Contacts between the two chains:
Residue W147 in the second protein is in contact with residue N6 in the first protein (closest heavy-atom distance 3.7 Å).
Residue E76 in the second protein interacts with residue E5 in the first protein (closest heavy-atom distance 5.0 Å).
Residue V34 in the second protein is in contact with residue H1 in the first protein (closest heavy-atom distance 4.7 Å).
Residue Y123 in the second protein is in contact with residue L8 in the first protein (closest heavy-atom distance 3.6 Å).
Residue N80 in the second protein is in contact with residue L8 in the first protein (closest heavy-atom distance 2.8 Å).
Residue Y84 in the second protein interacts with residue L8 in the first protein (closest heavy-atom distance 2.7 Å).
Residue N70 in the second protein interacts with residue V4 in the first protein (closest heavy-atom distance 4.9 Å).
Residue Y99 in the second protein contacts residue V2 in the first protein (closest heavy-atom distance 3.0 Å).
Residue T143 in the second protein is in contact with residue L8 in the first protein (closest heavy-atom distance 2.8 Å).
Residue Q155 in the second protein is in contact with residue V4 in the first protein (closest heavy-atom distance 3.2 Å).
Residue R62 in the second protein contacts residue V2 in the first protein (closest heavy-atom distance 4.9 Å).
Residue C67 in the second protein interacts with residue H1 in the first protein (closest heavy-atom distance 3.4 Å).
Residue N80 in the second protein contacts residue A7 in the first protein (closest heavy-atom distance 4.1 Å).
Residue I66 in the second protein is in contact with residue H1 in the first protein (closest heavy-atom distance 3.6 Å).
Residue K146 in the second protein is in contact with residue L8 in the first protein (closest heavy-atom distance 2.9 Å).
Residue N63 in the second protein contacts residue H1 in the first protein (closest heavy-atom distance 3.3 Å).
Residue Y9 in the second protein is in contact with residue V2 in the first protein (closest heavy-atom distance 4.7 Å).
Residue E76 in the second protein interacts with residue A7 in the first protein (closest heavy-atom distance 3.6 Å).
Residue W147 in the second protein interacts with residue L8 in the first protein (closest heavy-atom distance 3.6 Å).
Residue S77 in the second protein is in contact with residue A7 in the first protein (closest heavy-atom distance 3.3 Å).
Residue Q155 in the second protein is in contact with residue N6 in the first protein (closest heavy-atom distance 4.7 Å).
Residue S77 in the second protein is in contact with residue N6 in the first protein (closest heavy-atom distance 4.7 Å).
Residue L95 in the second protein interacts with residue L8 in the first protein (closest heavy-atom distance 3.8 Å).
Residue Y7 in the second protein is in contact with residue H1 in the first protein (closest heavy-atom distance 3.3 Å).
Residue L156 in the second protein interacts with residue V4 in the first protein (closest heavy-atom distance 4.0 Å).
Residue K146 in the second protein interacts with residue A7 in the first protein (closest heavy-atom distance 3.2 Å).
Residue R97 in the second protein contacts residue V4 in the first protein (closest heavy-atom distance 4.9 Å).
Residue S24 in the second protein interacts with residue H1 in the first protein (closest heavy-atom distance 3.2 Å).
Residue Y159 in the second protein contacts residue H1 in the first protein (closest heavy-atom distance 4.0 Å).
Residue Y159 in the second protein interacts with residue V2 in the first protein (closest heavy-atom distance 3.5 Å).
Residue I66 in the second protein is in contact with residue V2 in the first protein (closest heavy-atom distance 3.6 Å).
Residue R62 in the second protein contacts residue H1 in the first protein (closest heavy-atom distance 3.1 Å).
Residue S77 in the second protein interacts with residue L8 in the first protein (closest heavy-atom distance 2.9 Å).
Residue R62 in the second protein interacts with residue A3 in the first protein (closest heavy-atom distance 4.1 Å).
Residue V152 in the second protein is in contact with residue V4 in the first protein (closest heavy-atom distance 4.7 Å).
Residue Y9 in the second protein interacts with residue H1 in the first protein (closest heavy-atom distance 2.7 Å).
Residue R97 in the second protein interacts with residue V2 in the first protein (closest heavy-atom distance 3.7 Å).
Residue E45 in the second protein interacts with residue H1 in the first protein (closest heavy-atom distance 2.8 Å).
Residue T69 in the second protein is in contact with residue E5 in the first protein (closest heavy-atom distance 3.8 Å).
Residue V152 in the second protein contacts residue N6 in the first protein (closest heavy-atom distance 3.4 Å).
Residue F116 in the second protein is in contact with residue L8 in the first protein (closest heavy-atom distance 4.0 Å).
Residue A150 in the second protein interacts with residue N6 in the first protein (closest heavy-atom distance 4.1 Å).
Residue Y99 in the second protein interacts with residue H1 in the first protein (closest heavy-atom distance 3.3 Å).
Residue W147 in the second protein contacts residue A7 in the first protein (closest heavy-atom distance 3.1 Å).
Residue L156 in the second protein contacts residue V2 in the first protein (closest heavy-atom distance 4.4 Å).
Residue N70 in the second protein interacts with residue H1 in the first protein (closest heavy-atom distance 4.7 Å).
Residue T73 in the second protein interacts with residue A7 in the first protein (closest heavy-atom distance 3.6 Å).
Residue T73 in the second protein is in contact with residue N6 in the first protein (closest heavy-atom distance 3.9 Å).
Residue L81 in the second protein interacts with residue L8 in the first protein (closest heavy-atom distance 4.2 Å).
Residue I66 in the second protein contacts residue A3 in the first protein (closest heavy-atom distance 3.8 Å).
Residue T73 in the second protein contacts residue E5 in the first protein (closest heavy-atom distance 3.0 Å).
Residue N70 in the second protein interacts with residue V2 in the first protein (closest heavy-atom distance 4.8 Å).

Sequence of the second protein:
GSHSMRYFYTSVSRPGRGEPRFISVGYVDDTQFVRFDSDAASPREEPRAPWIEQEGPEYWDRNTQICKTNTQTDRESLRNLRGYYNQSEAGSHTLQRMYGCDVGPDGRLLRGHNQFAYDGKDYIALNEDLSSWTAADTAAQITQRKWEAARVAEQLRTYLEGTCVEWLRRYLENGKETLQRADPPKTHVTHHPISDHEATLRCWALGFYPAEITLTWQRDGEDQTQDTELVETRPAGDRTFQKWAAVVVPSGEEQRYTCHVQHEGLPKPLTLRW

This data describes a binding interaction between two proteins.

Sequence of the first protein:
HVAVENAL